Sequence of the second protein:
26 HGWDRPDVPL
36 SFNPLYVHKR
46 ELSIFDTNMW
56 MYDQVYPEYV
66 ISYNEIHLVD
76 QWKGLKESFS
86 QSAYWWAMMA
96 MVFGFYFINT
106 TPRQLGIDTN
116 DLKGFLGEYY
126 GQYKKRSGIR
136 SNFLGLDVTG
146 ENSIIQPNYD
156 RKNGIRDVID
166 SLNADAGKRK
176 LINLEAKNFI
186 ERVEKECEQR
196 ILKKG

These two protein chains interact to form a complex.

Sequence of the first protein:
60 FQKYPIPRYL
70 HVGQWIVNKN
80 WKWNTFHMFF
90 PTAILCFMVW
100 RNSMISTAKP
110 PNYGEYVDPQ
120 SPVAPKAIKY

Interface contacts:
Residue V33 in the second protein contacts residue Y63 in the first protein (closest heavy-atom distance 4.3 Å).